Sequence of chain B:
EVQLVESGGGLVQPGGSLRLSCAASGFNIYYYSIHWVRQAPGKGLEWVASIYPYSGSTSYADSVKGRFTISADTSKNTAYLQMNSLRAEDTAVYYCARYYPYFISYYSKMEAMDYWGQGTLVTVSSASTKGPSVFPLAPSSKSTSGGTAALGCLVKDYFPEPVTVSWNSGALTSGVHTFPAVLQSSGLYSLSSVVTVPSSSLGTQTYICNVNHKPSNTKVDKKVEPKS

Sequence of chain A:
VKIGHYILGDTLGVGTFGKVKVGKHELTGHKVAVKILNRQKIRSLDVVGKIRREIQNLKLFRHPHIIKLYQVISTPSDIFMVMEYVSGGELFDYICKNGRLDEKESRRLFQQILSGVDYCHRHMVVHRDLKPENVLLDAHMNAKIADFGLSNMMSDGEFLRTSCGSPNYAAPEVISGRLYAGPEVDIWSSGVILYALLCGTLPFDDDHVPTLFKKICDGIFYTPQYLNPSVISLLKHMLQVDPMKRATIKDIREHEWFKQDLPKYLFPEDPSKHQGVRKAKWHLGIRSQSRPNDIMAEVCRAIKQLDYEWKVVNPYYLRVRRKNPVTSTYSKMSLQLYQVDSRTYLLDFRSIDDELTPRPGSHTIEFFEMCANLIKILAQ

Interface contacts:
Residue L45 in chain A interacts with residue Y110 in chain B (closest heavy-atom distance 3.6 Å).
Residue M124 in chain A interacts with residue Y55 in chain B (closest heavy-atom distance 3.4 Å).
Residue L179 in chain A is in contact with residue Y118 in chain B (closest heavy-atom distance 3.6 Å).
Residue R178 in chain A contacts residue V5 in chain B (closest heavy-atom distance 3.5 Å).
Residue H121 in chain A is in contact with residue Y57 in chain B (closest heavy-atom distance 3.3 Å).
Residue R122 in chain A is in contact with residue Y57 in chain B (closest heavy-atom distance 3.5 Å).
Residue V125 in chain A contacts residue Y105 in chain B (closest heavy-atom distance 3.9 Å).
Residue M124 in chain A interacts with residue F106 in chain B (closest heavy-atom distance 3.1 Å).
Residue M244 in chain A contacts residue S28 in chain B (closest heavy-atom distance 3.8 Å).
Residue K250 in chain A interacts with residue Y33 in chain B (closest heavy-atom distance 3.5 Å).
Residue I187 in chain A interacts with residue Y34 in chain B (closest heavy-atom distance 3.4 Å).
Residue P243 in chain A interacts with residue N31 in chain B (closest heavy-atom distance 3.4 Å).
Residue V125 in chain A contacts residue F106 in chain B (closest heavy-atom distance 3.9 Å).
Residue R128 in chain A interacts with residue F106 in chain B (closest heavy-atom distance 4.1 Å).
Residue P183 in chain A is in contact with residue Y34 in chain B (closest heavy-atom distance 3.7 Å).
Residue T248 in chain A interacts with residue Y34 in chain B (closest heavy-atom distance 3.4 Å).
Residue M153 in chain A is in contact with residue Y109 in chain B (closest heavy-atom distance 3.6 Å).
Residue L45 in chain A contacts residue Y109 in chain B (closest heavy-atom distance 3.3 Å).
Residue E184 in chain A interacts with residue N31 in chain B (closest heavy-atom distance 3.2 Å).
Residue S272 in chain A is in contact with residue S58 in chain B (closest heavy-atom distance 3.1 Å).
Residue V126 in chain A interacts with residue Y105 in chain B (closest heavy-atom distance 4.0 Å).
Residue M124 in chain A is in contact with residue P104 in chain B (closest heavy-atom distance 3.8 Å).
Residue S272 in chain A contacts residue Y33 in chain B (closest heavy-atom distance 3.0 Å).
Residue H123 in chain A is in contact with residue F106 in chain B (closest heavy-atom distance 3.9 Å).
Residue P183 in chain A contacts residue Y35 in chain B (closest heavy-atom distance 3.3 Å).
Residue N57 in chain A interacts with residue Y109 in chain B (closest heavy-atom distance 3.8 Å).
Residue I249 in chain A contacts residue Y34 in chain B (closest heavy-atom distance 3.3 Å).
Residue N152 in chain A interacts with residue F106 in chain B (closest heavy-atom distance 3.5 Å).
Residue P243 in chain A is in contact with residue F30 in chain B (closest heavy-atom distance 4.0 Å).
Residue M244 in chain A interacts with residue F30 in chain B (closest heavy-atom distance 3.5 Å).
Residue P243 in chain A contacts residue G29 in chain B (closest heavy-atom distance 3.4 Å).
Residue N57 in chain A interacts with residue F106 in chain B (closest heavy-atom distance 3.3 Å).
Residue R128 in chain A contacts residue Y103 in chain B (closest heavy-atom distance 2.4 Å).
Residue T248 in chain A interacts with residue Y33 in chain B (closest heavy-atom distance 3.6 Å).
Residue N152 in chain A contacts residue I107 in chain B (closest heavy-atom distance 3.6 Å).
Residue M244 in chain A interacts with residue G29 in chain B (closest heavy-atom distance 3.9 Å).
Residue R246 in chain A interacts with residue N31 in chain B (closest heavy-atom distance 3.5 Å).
Residue I249 in chain A is in contact with residue Y57 in chain B (closest heavy-atom distance 3.8 Å).
Residue E184 in chain A contacts residue Y34 in chain B (closest heavy-atom distance 3.2 Å).
Residue D118 in chain A is in contact with residue Y57 in chain B (closest heavy-atom distance 2.4 Å).
Residue M244 in chain A interacts with residue A27 in chain B (closest heavy-atom distance 3.4 Å).
Residue R128 in chain A contacts residue I107 in chain B (closest heavy-atom distance 3.4 Å).
Residue S272 in chain A interacts with residue Y57 in chain B (closest heavy-atom distance 3.5 Å).
Residue G182 in chain A is in contact with residue Y35 in chain B (closest heavy-atom distance 3.2 Å).
Residue T248 in chain A contacts residue N31 in chain B (closest heavy-atom distance 3.4 Å).
Residue R178 in chain A contacts residue E4 in chain B (closest heavy-atom distance 3.8 Å).
Residue K50 in chain A interacts with residue Y110 in chain B (closest heavy-atom distance 3.3 Å).
Residue M124 in chain A contacts residue Y105 in chain B (closest heavy-atom distance 3.3 Å).
Residue K50 in chain A contacts residue Y109 in chain B (closest heavy-atom distance 3.6 Å).
Residue P183 in chain A contacts residue Y105 in chain B (closest heavy-atom distance 3.5 Å).
Residue D156 in chain A contacts residue S108 in chain B (closest heavy-atom distance 3.4 Å).
Residue E54 in chain A contacts residue Y109 in chain B (closest heavy-atom distance 3.2 Å).
Residue M244 in chain A is in contact with residue N80 in chain B (closest heavy-atom distance 3.4 Å).
Residue A247 in chain A interacts with residue Y34 in chain B (closest heavy-atom distance 3.9 Å).
Residue D156 in chain A is in contact with residue I107 in chain B (closest heavy-atom distance 4.0 Å).
Residue R178 in chain A contacts residue G29 in chain B (closest heavy-atom distance 2.6 Å).
Residue H121 in chain A contacts residue Y105 in chain B (closest heavy-atom distance 4.2 Å).
Residue H121 in chain A contacts residue Y34 in chain B (closest heavy-atom distance 4.0 Å).
Residue Y180 in chain A interacts with residue I107 in chain B (closest heavy-atom distance 3.6 Å).
Residue R43 in chain A is in contact with residue Y109 in chain B (closest heavy-atom distance 3.6 Å).

This data describes a binding interaction between two proteins.